Sequence of chain B:
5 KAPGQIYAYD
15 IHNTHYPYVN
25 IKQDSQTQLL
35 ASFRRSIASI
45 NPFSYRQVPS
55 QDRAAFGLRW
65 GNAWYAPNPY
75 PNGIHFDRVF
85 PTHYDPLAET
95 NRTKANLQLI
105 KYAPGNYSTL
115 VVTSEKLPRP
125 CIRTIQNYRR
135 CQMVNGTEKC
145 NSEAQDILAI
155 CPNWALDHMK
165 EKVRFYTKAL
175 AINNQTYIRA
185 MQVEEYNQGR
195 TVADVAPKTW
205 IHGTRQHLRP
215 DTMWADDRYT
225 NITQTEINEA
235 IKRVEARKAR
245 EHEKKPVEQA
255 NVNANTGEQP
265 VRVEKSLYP

This data describes a binding interaction between two proteins.

Contacts between the two chains:
Residue Y373 in chain A interacts with residue K98 in chain B (closest heavy-atom distance 3.5 Å).
Residue N365 in chain A is in contact with residue N110 in chain B (closest heavy-atom distance 3.3 Å).
Residue P26 in chain A is in contact with residue I182 in chain B (closest heavy-atom distance 3.7 Å).
Residue D345 in chain A interacts with residue N100 in chain B (closest heavy-atom distance 3.3 Å).
Residue T371 in chain A interacts with residue A67 in chain B (closest heavy-atom distance 3.5 Å).
Residue F24 in chain A contacts residue A175 in chain B (closest heavy-atom distance 3.6 Å).
Residue F368 in chain A contacts residue W64 in chain B (closest heavy-atom distance 3.4 Å).
Residue D345 in chain A contacts residue K98 in chain B (closest heavy-atom distance 3.7 Å).
Residue F19 in chain A interacts with residue V167 in chain B (closest heavy-atom distance 4.0 Å).
Residue E363 in chain A is in contact with residue G109 in chain B (closest heavy-atom distance 3.0 Å).
Residue Y372 in chain A interacts with residue N66 in chain B (closest heavy-atom distance 3.7 Å).
Residue I346 in chain A is in contact with residue N100 in chain B (closest heavy-atom distance 3.5 Å).
Residue K35 in chain A contacts residue V265 in chain B (closest heavy-atom distance 3.3 Å).
Residue F37 in chain A contacts residue Q263 in chain B (closest heavy-atom distance 3.0 Å).
Residue F30 in chain A interacts with residue Q186 in chain B (closest heavy-atom distance 3.9 Å).
Residue D343 in chain A interacts with residue N100 in chain B (closest heavy-atom distance 3.9 Å).
Residue S342 in chain A contacts residue Q102 in chain B (closest heavy-atom distance 2.9 Å).
Residue D343 in chain A is in contact with residue L103 in chain B (closest heavy-atom distance 3.7 Å).
Residue L36 in chain A interacts with residue R266 in chain B (closest heavy-atom distance 3.9 Å).
Residue T371 in chain A interacts with residue W64 in chain B (closest heavy-atom distance 3.2 Å).
Residue E363 in chain A interacts with residue N110 in chain B (closest heavy-atom distance 3.5 Å).
Residue S358 in chain A contacts residue K105 in chain B (closest heavy-atom distance 3.2 Å).
Residue T29 in chain A is in contact with residue Q179 in chain B (closest heavy-atom distance 3.2 Å).
Residue S369 in chain A contacts residue W64 in chain B (closest heavy-atom distance 3.0 Å).
Residue L364 in chain A contacts residue Y111 in chain B (closest heavy-atom distance 3.7 Å).
Residue D343 in chain A is in contact with residue F84 in chain B (closest heavy-atom distance 3.9 Å).
Residue F368 in chain A is in contact with residue A70 in chain B (closest heavy-atom distance 3.4 Å).
Residue L36 in chain A is in contact with residue Q263 in chain B (closest heavy-atom distance 3.5 Å).
Residue D343 in chain A interacts with residue Q102 in chain B (closest heavy-atom distance 3.9 Å).
Residue F19 in chain A contacts residue T171 in chain B (closest heavy-atom distance 3.7 Å).
Residue T29 in chain A contacts residue R183 in chain B (closest heavy-atom distance 3.7 Å).
Residue T347 in chain A contacts residue L101 in chain B (closest heavy-atom distance 3.7 Å).
Residue S28 in chain A is in contact with residue Q179 in chain B (closest heavy-atom distance 3.7 Å).
Residue F368 in chain A is in contact with residue Y69 in chain B (closest heavy-atom distance 3.4 Å).
Residue F344 in chain A contacts residue Q102 in chain B (closest heavy-atom distance 2.9 Å).
Residue F37 in chain A is in contact with residue R266 in chain B (closest heavy-atom distance 3.3 Å).
Residue L351 in chain A interacts with residue L101 in chain B (closest heavy-atom distance 3.7 Å).
Residue N367 in chain A interacts with residue W64 in chain B (closest heavy-atom distance 3.9 Å).
Residue T371 in chain A interacts with residue N66 in chain B (closest heavy-atom distance 3.4 Å).
Residue S369 in chain A is in contact with residue K26 in chain B (closest heavy-atom distance 3.9 Å).
Residue D359 in chain A interacts with residue K105 in chain B (closest heavy-atom distance 3.8 Å).
Residue D359 in chain A interacts with residue R82 in chain B (closest heavy-atom distance 2.5 Å).
Residue N348 in chain A contacts residue L101 in chain B (closest heavy-atom distance 3.7 Å).
Residue I346 in chain A interacts with residue Q102 in chain B (closest heavy-atom distance 3.1 Å).
Residue L36 in chain A interacts with residue P264 in chain B (closest heavy-atom distance 3.8 Å).
Residue E363 in chain A is in contact with residue P108 in chain B (closest heavy-atom distance 3.8 Å).
Residue L36 in chain A contacts residue V265 in chain B (closest heavy-atom distance 4.0 Å).
Residue L364 in chain A contacts residue N110 in chain B (closest heavy-atom distance 3.1 Å).
Residue T366 in chain A is in contact with residue Y111 in chain B (closest heavy-atom distance 3.9 Å).
Residue F368 in chain A contacts residue N95 in chain B (closest heavy-atom distance 3.7 Å).
Residue L42 in chain A interacts with residue I78 in chain B (closest heavy-atom distance 3.4 Å).
Residue F368 in chain A contacts residue N72 in chain B (closest heavy-atom distance 3.4 Å).
Residue T347 in chain A interacts with residue A99 in chain B (closest heavy-atom distance 3.6 Å).
Residue T366 in chain A is in contact with residue W68 in chain B (closest heavy-atom distance 3.6 Å).
Residue T366 in chain A is in contact with residue A70 in chain B (closest heavy-atom distance 3.2 Å).
Residue F37 in chain A interacts with residue P264 in chain B (closest heavy-atom distance 2.9 Å).
Residue T29 in chain A is in contact with residue I182 in chain B (closest heavy-atom distance 3.7 Å).
Residue I346 in chain A interacts with residue L101 in chain B (closest heavy-atom distance 2.9 Å).
Residue S38 in chain A contacts residue R266 in chain B (closest heavy-atom distance 3.4 Å).
Residue K35 in chain A contacts residue R266 in chain B (closest heavy-atom distance 2.7 Å).

Sequence of chain A:
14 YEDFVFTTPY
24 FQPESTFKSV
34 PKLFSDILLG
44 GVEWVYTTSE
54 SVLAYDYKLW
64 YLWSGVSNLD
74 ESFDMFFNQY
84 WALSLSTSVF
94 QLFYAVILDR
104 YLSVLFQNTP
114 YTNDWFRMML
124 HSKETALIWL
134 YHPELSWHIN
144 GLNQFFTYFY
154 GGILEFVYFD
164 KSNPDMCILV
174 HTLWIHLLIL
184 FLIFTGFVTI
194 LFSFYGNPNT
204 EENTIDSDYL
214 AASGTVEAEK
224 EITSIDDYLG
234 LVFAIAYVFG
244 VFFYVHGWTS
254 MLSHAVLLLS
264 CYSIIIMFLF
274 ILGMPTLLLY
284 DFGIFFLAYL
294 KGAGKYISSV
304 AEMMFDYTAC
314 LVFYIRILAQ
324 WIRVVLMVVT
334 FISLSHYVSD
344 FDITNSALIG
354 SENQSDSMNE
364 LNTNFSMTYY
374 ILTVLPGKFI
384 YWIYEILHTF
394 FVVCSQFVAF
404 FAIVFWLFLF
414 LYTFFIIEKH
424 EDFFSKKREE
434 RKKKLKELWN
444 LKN